Sequence of the second protein:
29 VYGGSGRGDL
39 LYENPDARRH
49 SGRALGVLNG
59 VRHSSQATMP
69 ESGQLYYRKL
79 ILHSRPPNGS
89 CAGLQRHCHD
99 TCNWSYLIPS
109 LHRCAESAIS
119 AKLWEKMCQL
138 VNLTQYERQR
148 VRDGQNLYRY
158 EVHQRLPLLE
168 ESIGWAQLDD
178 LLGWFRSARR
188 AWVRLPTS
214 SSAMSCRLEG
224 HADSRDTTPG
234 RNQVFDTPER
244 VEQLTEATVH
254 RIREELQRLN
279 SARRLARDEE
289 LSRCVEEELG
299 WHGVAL

Interface contacts:
Residue R602 in the first protein is in contact with residue L92 in the second protein (closest heavy-atom distance 3.6 Å).
Residue R685 in the first protein is in contact with residue Y74 in the second protein (closest heavy-atom distance 3.2 Å).
Residue V690 in the first protein is in contact with residue H81 in the second protein (closest heavy-atom distance 3.5 Å).
Residue L533 in the first protein is in contact with residue P232 in the second protein (closest heavy-atom distance 3.7 Å).
Residue P688 in the first protein interacts with residue K77 in the second protein (closest heavy-atom distance 3.0 Å).
Residue E537 in the first protein is in contact with residue T230 in the second protein (closest heavy-atom distance 3.9 Å).
Residue L689 in the first protein interacts with residue H81 in the second protein (closest heavy-atom distance 3.2 Å).
Residue R602 in the first protein interacts with residue G91 in the second protein (closest heavy-atom distance 3.6 Å).
Residue N536 in the first protein is in contact with residue T230 in the second protein (closest heavy-atom distance 2.9 Å).
Residue N539 in the first protein is in contact with residue F238 in the second protein (closest heavy-atom distance 3.3 Å).
Residue L541 in the first protein is in contact with residue A225 in the second protein (closest heavy-atom distance 3.9 Å).
Residue L561 in the first protein is in contact with residue E167 in the second protein (closest heavy-atom distance 3.9 Å).
Residue R602 in the first protein interacts with residue R94 in the second protein (closest heavy-atom distance 3.6 Å).
Residue R602 in the first protein interacts with residue C96 in the second protein (closest heavy-atom distance 3.7 Å).
Residue L533 in the first protein is in contact with residue T230 in the second protein (closest heavy-atom distance 3.4 Å).
Residue P604 in the first protein is in contact with residue T99 in the second protein (closest heavy-atom distance 3.5 Å).
Residue P688 in the first protein is in contact with residue H81 in the second protein (closest heavy-atom distance 3.8 Å).
Residue K607 in the first protein is in contact with residue S88 in the second protein (closest heavy-atom distance 3.5 Å).
Residue R602 in the first protein is in contact with residue A90 in the second protein (closest heavy-atom distance 2.7 Å).
Residue P604 in the first protein is in contact with residue D98 in the second protein (closest heavy-atom distance 3.1 Å).
Residue S605 in the first protein contacts residue H97 in the second protein (closest heavy-atom distance 3.6 Å).
Residue D579 in the first protein contacts residue G34 in the second protein (closest heavy-atom distance 3.6 Å).
Residue V741 in the first protein is in contact with residue K77 in the second protein (closest heavy-atom distance 3.0 Å).
Residue L533 in the first protein is in contact with residue T231 in the second protein (closest heavy-atom distance 3.8 Å).
Residue N539 in the first protein is in contact with residue R220 in the second protein (closest heavy-atom distance 4.0 Å).
Residue N536 in the first protein is in contact with residue F238 in the second protein (closest heavy-atom distance 3.1 Å).
Residue L561 in the first protein contacts residue I170 in the second protein (closest heavy-atom distance 3.7 Å).
Residue Q529 in the first protein contacts residue P232 in the second protein (closest heavy-atom distance 3.3 Å).
Residue H693 in the first protein contacts residue L92 in the second protein (closest heavy-atom distance 4.0 Å).
Residue K725 in the first protein is in contact with residue Y74 in the second protein (closest heavy-atom distance 3.3 Å).
Residue S605 in the first protein interacts with residue T99 in the second protein (closest heavy-atom distance 3.8 Å).
Residue L689 in the first protein is in contact with residue V29 in the second protein (closest heavy-atom distance 3.4 Å).
Residue N542 in the first protein is in contact with residue R220 in the second protein (closest heavy-atom distance 2.7 Å).
Residue K691 in the first protein interacts with residue Y30 in the second protein (closest heavy-atom distance 3.7 Å).
Residue K691 in the first protein is in contact with residue H81 in the second protein (closest heavy-atom distance 3.4 Å).
Residue L689 in the first protein interacts with residue L73 in the second protein (closest heavy-atom distance 4.0 Å).
Residue L740 in the first protein contacts residue R60 in the second protein (closest heavy-atom distance 4.0 Å).
Residue F582 in the first protein is in contact with residue L92 in the second protein (closest heavy-atom distance 3.6 Å).
Residue N576 in the first protein interacts with residue G233 in the second protein (closest heavy-atom distance 3.4 Å).
Residue R563 in the first protein contacts residue E168 in the second protein (closest heavy-atom distance 3.5 Å).
Residue Y574 in the first protein is in contact with residue R35 in the second protein (closest heavy-atom distance 3.5 Å).
Residue R602 in the first protein contacts residue C89 in the second protein (closest heavy-atom distance 3.7 Å).
Residue L740 in the first protein is in contact with residue L78 in the second protein (closest heavy-atom distance 3.7 Å).
Residue G606 in the first protein is in contact with residue R35 in the second protein (closest heavy-atom distance 3.4 Å).
Residue N536 in the first protein is in contact with residue P232 in the second protein (closest heavy-atom distance 3.9 Å).
Residue E737 in the first protein is in contact with residue R60 in the second protein (closest heavy-atom distance 3.3 Å).
Residue A540 in the first protein is in contact with residue A225 in the second protein (closest heavy-atom distance 3.8 Å).
Residue Y723 in the first protein contacts residue K77 in the second protein (closest heavy-atom distance 3.9 Å).
Residue S580 in the first protein contacts residue Y30 in the second protein (closest heavy-atom distance 3.8 Å).
Residue L747 in the first protein contacts residue Q93 in the second protein (closest heavy-atom distance 3.9 Å).
Residue S577 in the first protein is in contact with residue R35 in the second protein (closest heavy-atom distance 4.0 Å).
Residue K649 in the first protein is in contact with residue W172 in the second protein (closest heavy-atom distance 3.6 Å).
Residue R748 in the first protein is in contact with residue H95 in the second protein (closest heavy-atom distance 3.5 Å).
Residue D579 in the first protein contacts residue V29 in the second protein (closest heavy-atom distance 3.0 Å).
Residue K607 in the first protein interacts with residue D37 in the second protein (closest heavy-atom distance 3.4 Å).
Residue Y574 in the first protein interacts with residue E168 in the second protein (closest heavy-atom distance 3.9 Å).
Residue Y723 in the first protein interacts with residue Y74 in the second protein (closest heavy-atom distance 3.6 Å).
Residue R651 in the first protein is in contact with residue W172 in the second protein (closest heavy-atom distance 3.8 Å).
Residue D579 in the first protein is in contact with residue Y30 in the second protein (closest heavy-atom distance 3.4 Å).
Residue P604 in the first protein contacts residue C100 in the second protein (closest heavy-atom distance 2.9 Å).

The following describes two proteins that form a bound complex.

Sequence of the first protein:
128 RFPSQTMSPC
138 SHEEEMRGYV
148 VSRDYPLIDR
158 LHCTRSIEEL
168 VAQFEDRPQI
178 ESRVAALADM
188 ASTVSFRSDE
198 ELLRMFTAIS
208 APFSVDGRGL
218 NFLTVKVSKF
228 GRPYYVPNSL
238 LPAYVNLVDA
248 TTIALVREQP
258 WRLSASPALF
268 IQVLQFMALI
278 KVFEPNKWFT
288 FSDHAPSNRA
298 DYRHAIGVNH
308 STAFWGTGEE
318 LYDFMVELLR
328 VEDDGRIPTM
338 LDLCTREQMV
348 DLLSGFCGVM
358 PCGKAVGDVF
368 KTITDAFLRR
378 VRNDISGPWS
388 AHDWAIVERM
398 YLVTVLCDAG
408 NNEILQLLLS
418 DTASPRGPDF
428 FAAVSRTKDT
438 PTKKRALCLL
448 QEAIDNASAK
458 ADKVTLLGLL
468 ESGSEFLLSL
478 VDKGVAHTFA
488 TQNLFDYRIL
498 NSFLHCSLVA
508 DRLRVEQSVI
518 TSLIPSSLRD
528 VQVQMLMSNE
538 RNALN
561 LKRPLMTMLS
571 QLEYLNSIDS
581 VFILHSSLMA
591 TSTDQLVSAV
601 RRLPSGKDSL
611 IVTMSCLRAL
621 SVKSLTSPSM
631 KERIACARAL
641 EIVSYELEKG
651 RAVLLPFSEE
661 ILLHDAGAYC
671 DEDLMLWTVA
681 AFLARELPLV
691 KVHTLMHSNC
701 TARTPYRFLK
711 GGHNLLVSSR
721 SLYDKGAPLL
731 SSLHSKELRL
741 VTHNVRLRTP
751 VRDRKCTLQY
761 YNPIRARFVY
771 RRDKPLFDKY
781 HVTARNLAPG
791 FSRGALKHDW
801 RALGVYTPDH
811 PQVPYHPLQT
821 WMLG